These two protein chains interact to form a complex.

Sequence of the second protein:
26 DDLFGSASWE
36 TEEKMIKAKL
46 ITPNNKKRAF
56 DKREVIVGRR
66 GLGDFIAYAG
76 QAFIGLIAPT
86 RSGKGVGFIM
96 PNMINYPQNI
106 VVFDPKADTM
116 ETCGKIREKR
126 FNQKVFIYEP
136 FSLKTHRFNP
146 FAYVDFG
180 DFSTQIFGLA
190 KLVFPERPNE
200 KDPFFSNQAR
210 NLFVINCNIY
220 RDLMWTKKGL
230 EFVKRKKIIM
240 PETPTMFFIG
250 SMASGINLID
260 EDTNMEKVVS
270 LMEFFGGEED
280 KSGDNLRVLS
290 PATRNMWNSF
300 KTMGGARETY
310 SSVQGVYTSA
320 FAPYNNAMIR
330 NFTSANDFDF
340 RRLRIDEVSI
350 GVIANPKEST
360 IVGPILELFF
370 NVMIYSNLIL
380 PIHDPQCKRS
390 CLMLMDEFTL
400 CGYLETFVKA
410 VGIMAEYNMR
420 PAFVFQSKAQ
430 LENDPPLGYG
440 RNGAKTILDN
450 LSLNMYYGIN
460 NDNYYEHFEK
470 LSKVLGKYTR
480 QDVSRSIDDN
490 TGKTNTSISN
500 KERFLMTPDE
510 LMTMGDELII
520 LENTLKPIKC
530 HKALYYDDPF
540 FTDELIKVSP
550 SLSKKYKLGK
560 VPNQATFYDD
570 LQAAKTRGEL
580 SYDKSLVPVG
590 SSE

Contacts between the two chains:
Residue L28 in the second protein contacts residue R502 in the first protein (closest heavy-atom distance 3.2 Å).
Residue K525 in the second protein interacts with residue N459 in the first protein (closest heavy-atom distance 3.8 Å).
Residue I497 in the second protein is in contact with residue R484 in the first protein (closest heavy-atom distance 2.8 Å).
Residue K444 in the second protein is in contact with residue Q429 in the first protein (closest heavy-atom distance 3.2 Å).
Residue S496 in the second protein interacts with residue R484 in the first protein (closest heavy-atom distance 3.2 Å).
Residue N522 in the second protein interacts with residue N460 in the first protein (closest heavy-atom distance 3.1 Å).
Residue M302 in the second protein interacts with residue T317 in the first protein (closest heavy-atom distance 3.5 Å).
Residue K408 in the second protein is in contact with residue K356 in the first protein (closest heavy-atom distance 3.1 Å).
Residue F186 in the second protein is in contact with residue I360 in the first protein (closest heavy-atom distance 3.4 Å).
Residue S496 in the second protein is in contact with residue S485 in the first protein (closest heavy-atom distance 3.3 Å).
Residue I381 in the second protein is in contact with residue T575 in the first protein (closest heavy-atom distance 3.6 Å).
Residue N499 in the second protein contacts residue D481 in the first protein (closest heavy-atom distance 3.0 Å).
Residue T495 in the second protein interacts with residue D488 in the first protein (closest heavy-atom distance 2.6 Å).
Residue K469 in the second protein contacts residue D461 in the first protein (closest heavy-atom distance 3.2 Å).
Residue T493 in the second protein interacts with residue D488 in the first protein (closest heavy-atom distance 2.2 Å).
Residue N449 in the second protein interacts with residue T85 in the first protein (closest heavy-atom distance 3.5 Å).
Residue N494 in the second protein interacts with residue I486 in the first protein (closest heavy-atom distance 3.5 Å).
Residue T493 in the second protein interacts with residue D487 in the first protein (closest heavy-atom distance 3.8 Å).
Residue N453 in the second protein interacts with residue N460 in the first protein (closest heavy-atom distance 3.7 Å).
Residue G30 in the second protein is in contact with residue R502 in the first protein (closest heavy-atom distance 3.7 Å).
Residue E195 in the second protein contacts residue T359 in the first protein (closest heavy-atom distance 3.5 Å).
Residue L447 in the second protein is in contact with residue N462 in the first protein (closest heavy-atom distance 3.7 Å).
Residue N522 in the second protein contacts residue I458 in the first protein (closest heavy-atom distance 3.4 Å).
Residue N522 in the second protein interacts with residue N459 in the first protein (closest heavy-atom distance 2.8 Å).
Residue K469 in the second protein contacts residue E465 in the first protein (closest heavy-atom distance 2.8 Å).
Residue K190 in the second protein contacts residue E357 in the first protein (closest heavy-atom distance 2.9 Å).
Residue I412 in the second protein is in contact with residue K111 in the first protein (closest heavy-atom distance 3.3 Å).
Residue N494 in the second protein is in contact with residue D488 in the first protein (closest heavy-atom distance 3.6 Å).
Residue V473 in the second protein contacts residue Y464 in the first protein (closest heavy-atom distance 3.6 Å).
Residue D26 in the second protein is in contact with residue R479 in the first protein (closest heavy-atom distance 3.8 Å).
Residue K408 in the second protein contacts residue E357 in the first protein (closest heavy-atom distance 3.1 Å).
Residue L524 in the second protein is in contact with residue N459 in the first protein (closest heavy-atom distance 2.9 Å).
Residue K472 in the second protein contacts residue Y464 in the first protein (closest heavy-atom distance 3.5 Å).
Residue V473 in the second protein is in contact with residue D508 in the first protein (closest heavy-atom distance 3.9 Å).
Residue G411 in the second protein contacts residue K111 in the first protein (closest heavy-atom distance 3.1 Å).
Residue I497 in the second protein is in contact with residue S483 in the first protein (closest heavy-atom distance 3.5 Å).
Residue E521 in the second protein is in contact with residue N459 in the first protein (closest heavy-atom distance 3.4 Å).
Residue Y455 in the second protein is in contact with residue D461 in the first protein (closest heavy-atom distance 2.2 Å).
Residue S31 in the second protein contacts residue E509 in the first protein (closest heavy-atom distance 2.9 Å).
Residue D448 in the second protein is in contact with residue Y463 in the first protein (closest heavy-atom distance 2.7 Å).
Residue K492 in the second protein is in contact with residue N489 in the first protein (closest heavy-atom distance 3.4 Å).
Residue P526 in the second protein contacts residue N459 in the first protein (closest heavy-atom distance 3.4 Å).
Residue N441 in the second protein is in contact with residue L436 in the first protein (closest heavy-atom distance 3.3 Å).
Residue T495 in the second protein is in contact with residue S485 in the first protein (closest heavy-atom distance 3.3 Å).
Residue L520 in the second protein contacts residue N459 in the first protein (closest heavy-atom distance 3.8 Å).
Residue V473 in the second protein is in contact with residue M511 in the first protein (closest heavy-atom distance 3.7 Å).
Residue K427 in the second protein contacts residue N462 in the first protein (closest heavy-atom distance 3.8 Å).
Residue N441 in the second protein is in contact with residue N432 in the first protein (closest heavy-atom distance 2.2 Å).
Residue D448 in the second protein is in contact with residue T85 in the first protein (closest heavy-atom distance 3.4 Å).
Residue Y374 in the second protein is in contact with residue E357 in the first protein (closest heavy-atom distance 2.6 Å).
Residue T495 in the second protein is in contact with residue I486 in the first protein (closest heavy-atom distance 2.9 Å).
Residue L28 in the second protein interacts with residue R479 in the first protein (closest heavy-atom distance 3.8 Å).
Residue G475 in the second protein interacts with residue D508 in the first protein (closest heavy-atom distance 3.4 Å).
Residue R484 in the second protein interacts with residue D488 in the first protein (closest heavy-atom distance 3.4 Å).
Residue L28 in the second protein interacts with residue D481 in the first protein (closest heavy-atom distance 3.4 Å).
Residue D27 in the second protein interacts with residue R479 in the first protein (closest heavy-atom distance 2.4 Å).
Residue A77 in the second protein contacts residue R86 in the first protein (closest heavy-atom distance 3.3 Å).
Residue N499 in the second protein interacts with residue V482 in the first protein (closest heavy-atom distance 3.6 Å).
Residue D27 in the second protein is in contact with residue R502 in the first protein (closest heavy-atom distance 2.7 Å).
Residue L450 in the second protein interacts with residue N460 in the first protein (closest heavy-atom distance 3.2 Å).

Sequence of the first protein:
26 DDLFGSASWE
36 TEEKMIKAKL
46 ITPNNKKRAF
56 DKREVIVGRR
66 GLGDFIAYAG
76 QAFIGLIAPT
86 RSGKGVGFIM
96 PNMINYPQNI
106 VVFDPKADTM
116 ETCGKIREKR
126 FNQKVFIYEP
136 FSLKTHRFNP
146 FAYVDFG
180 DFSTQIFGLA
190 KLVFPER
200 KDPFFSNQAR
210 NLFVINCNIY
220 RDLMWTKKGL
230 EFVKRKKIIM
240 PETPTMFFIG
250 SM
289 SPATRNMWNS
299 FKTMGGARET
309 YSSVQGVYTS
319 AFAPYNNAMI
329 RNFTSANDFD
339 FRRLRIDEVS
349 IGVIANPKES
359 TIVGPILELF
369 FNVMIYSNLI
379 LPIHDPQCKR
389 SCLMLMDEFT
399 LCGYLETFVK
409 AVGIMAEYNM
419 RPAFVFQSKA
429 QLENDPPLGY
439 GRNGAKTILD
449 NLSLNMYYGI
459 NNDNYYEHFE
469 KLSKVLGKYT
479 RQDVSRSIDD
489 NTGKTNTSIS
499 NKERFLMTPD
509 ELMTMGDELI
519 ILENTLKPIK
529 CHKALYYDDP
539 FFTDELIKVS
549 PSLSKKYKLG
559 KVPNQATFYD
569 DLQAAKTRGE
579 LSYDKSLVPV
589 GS